Contacts between the two chains:
Residue I38 in protein 1 is in contact with residue S41 in protein 2 (closest heavy-atom distance 3.5 Å).
Residue E24 in protein 1 is in contact with residue L16 in protein 2 (closest heavy-atom distance 4.2 Å).
Residue L16 in protein 1 interacts with residue G35 in protein 2 (closest heavy-atom distance 4.8 Å).
Residue G35 in protein 1 interacts with residue L16 in protein 2 (closest heavy-atom distance 4.7 Å).
Residue L16 in protein 1 contacts residue L23 in protein 2 (closest heavy-atom distance 4.3 Å).
Residue F37 in protein 1 interacts with residue I40 in protein 2 (closest heavy-atom distance 4.7 Å).
Residue I40 in protein 1 interacts with residue L16 in protein 2 (closest heavy-atom distance 3.5 Å).
Residue L16 in protein 1 is in contact with residue V20 in protein 2 (closest heavy-atom distance 3.9 Å).
Residue G35 in protein 1 is in contact with residue V42 in protein 2 (closest heavy-atom distance 3.7 Å).
Residue V20 in protein 1 interacts with residue A17 in protein 2 (closest heavy-atom distance 4.0 Å).
Residue L16 in protein 1 contacts residue F37 in protein 2 (closest heavy-atom distance 4.7 Å).
Residue A17 in protein 1 interacts with residue E24 in protein 2 (closest heavy-atom distance 4.8 Å).
Residue F37 in protein 1 is in contact with residue L16 in protein 2 (closest heavy-atom distance 4.5 Å).
Residue V42 in protein 1 contacts residue R52 in protein 2 (closest heavy-atom distance 2.8 Å).
Residue N39 in protein 1 contacts residue Y4 in protein 2 (closest heavy-atom distance 4.7 Å).
Residue N39 in protein 1 interacts with residue S41 in protein 2 (closest heavy-atom distance 2.9 Å).
Residue I40 in protein 1 interacts with residue S41 in protein 2 (closest heavy-atom distance 5.0 Å).
Residue I38 in protein 1 contacts residue I40 in protein 2 (closest heavy-atom distance 3.7 Å).
Residue R52 in protein 1 is in contact with residue S41 in protein 2 (closest heavy-atom distance 4.6 Å).
Residue A17 in protein 1 contacts residue V20 in protein 2 (closest heavy-atom distance 4.7 Å).
Residue S41 in protein 1 is in contact with residue I38 in protein 2 (closest heavy-atom distance 3.6 Å).
Residue L16 in protein 1 interacts with residue E24 in protein 2 (closest heavy-atom distance 4.6 Å).
Residue N39 in protein 1 contacts residue I40 in protein 2 (closest heavy-atom distance 3.0 Å).
Residue S34 in protein 1 is in contact with residue L16 in protein 2 (closest heavy-atom distance 3.5 Å).
Residue I40 in protein 1 is in contact with residue F37 in protein 2 (closest heavy-atom distance 4.8 Å).
Residue L16 in protein 1 contacts residue S34 in protein 2 (closest heavy-atom distance 3.7 Å).
Residue I40 in protein 1 is in contact with residue I40 in protein 2 (closest heavy-atom distance 2.9 Å).
Residue V42 in protein 1 contacts residue G35 in protein 2 (closest heavy-atom distance 3.8 Å).
Residue V20 in protein 1 interacts with residue L16 in protein 2 (closest heavy-atom distance 3.7 Å).
Residue S41 in protein 1 interacts with residue N39 in protein 2 (closest heavy-atom distance 3.0 Å).
Residue I40 in protein 1 contacts residue N39 in protein 2 (closest heavy-atom distance 3.0 Å).
Residue E24 in protein 1 interacts with residue A17 in protein 2 (closest heavy-atom distance 3.9 Å).
Residue L16 in protein 1 interacts with residue I40 in protein 2 (closest heavy-atom distance 3.7 Å).
Residue L23 in protein 1 contacts residue L16 in protein 2 (closest heavy-atom distance 4.4 Å).
Residue N39 in protein 1 is in contact with residue N39 in protein 2 (closest heavy-atom distance 3.1 Å).
Residue I40 in protein 1 contacts residue I38 in protein 2 (closest heavy-atom distance 3.7 Å).
Residue R52 in protein 1 contacts residue V42 in protein 2 (closest heavy-atom distance 2.9 Å).
Residue N39 in protein 1 contacts residue R90 in protein 2 (closest heavy-atom distance 3.0 Å).
Residue V20 in protein 1 interacts with residue V20 in protein 2 (closest heavy-atom distance 3.6 Å).
Residue V43 in protein 1 is in contact with residue R52 in protein 2 (closest heavy-atom distance 3.4 Å).
Residue R52 in protein 1 interacts with residue V43 in protein 2 (closest heavy-atom distance 3.4 Å).

Sequence of protein 1:
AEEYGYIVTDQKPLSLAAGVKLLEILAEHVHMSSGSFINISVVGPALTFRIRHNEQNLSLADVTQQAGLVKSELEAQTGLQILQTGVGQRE

Sequence of protein 2:
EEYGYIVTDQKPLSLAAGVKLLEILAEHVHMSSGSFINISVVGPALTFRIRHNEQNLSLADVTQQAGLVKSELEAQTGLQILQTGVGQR

These two protein chains interact to form a complex.